Interface contacts:
Residue Q155 in chain A interacts with residue G6 in chain B (closest heavy-atom distance 2.6 Å).
Residue Y116 in chain A is in contact with residue L10 in chain B (closest heavy-atom distance 3.5 Å).
Residue H114 in chain A contacts residue G6 in chain B (closest heavy-atom distance 4.6 Å).
Residue Y99 in chain A interacts with residue L3 in chain B (closest heavy-atom distance 3.1 Å).
Residue K66 in chain A contacts residue G4 in chain B (closest heavy-atom distance 4.0 Å).
Residue F33 in chain A is in contact with residue L1 in chain B (closest heavy-atom distance 4.6 Å).
Residue W147 in chain A contacts residue L10 in chain B (closest heavy-atom distance 3.6 Å).
Residue T73 in chain A contacts residue I7 in chain B (closest heavy-atom distance 3.7 Å).
Residue L156 in chain A interacts with residue L3 in chain B (closest heavy-atom distance 3.6 Å).
Residue V67 in chain A is in contact with residue L2 in chain B (closest heavy-atom distance 3.9 Å).
Residue R97 in chain A is in contact with residue L8 in chain B (closest heavy-atom distance 4.3 Å).
Residue H70 in chain A contacts residue I7 in chain B (closest heavy-atom distance 3.9 Å).
Residue Y84 in chain A is in contact with residue L10 in chain B (closest heavy-atom distance 3.7 Å).
Residue Y159 in chain A interacts with residue L3 in chain B (closest heavy-atom distance 3.2 Å).
Residue Y159 in chain A interacts with residue L2 in chain B (closest heavy-atom distance 3.6 Å).
Residue W167 in chain A is in contact with residue L1 in chain B (closest heavy-atom distance 3.5 Å).
Residue Y159 in chain A interacts with residue L1 in chain B (closest heavy-atom distance 2.7 Å).
Residue T73 in chain A is in contact with residue L8 in chain B (closest heavy-atom distance 3.6 Å).
Residue V152 in chain A interacts with residue L8 in chain B (closest heavy-atom distance 3.8 Å).
Residue K66 in chain A interacts with residue L2 in chain B (closest heavy-atom distance 2.6 Å).
Residue Q155 in chain A contacts residue I7 in chain B (closest heavy-atom distance 4.7 Å).
Residue Y7 in chain A contacts residue L2 in chain B (closest heavy-atom distance 3.4 Å).
Residue T73 in chain A contacts residue V9 in chain B (closest heavy-atom distance 4.0 Å).
Residue K66 in chain A is in contact with residue L3 in chain B (closest heavy-atom distance 3.5 Å).
Residue V76 in chain A interacts with residue V9 in chain B (closest heavy-atom distance 3.7 Å).
Residue A150 in chain A interacts with residue L8 in chain B (closest heavy-atom distance 3.8 Å).
Residue H114 in chain A interacts with residue I7 in chain B (closest heavy-atom distance 4.3 Å).
Residue M5 in chain A is in contact with residue L1 in chain B (closest heavy-atom distance 3.8 Å).
Residue Y99 in chain A contacts residue L2 in chain B (closest heavy-atom distance 3.2 Å).
Residue M45 in chain A contacts residue L2 in chain B (closest heavy-atom distance 3.4 Å).
Residue H70 in chain A interacts with residue L3 in chain B (closest heavy-atom distance 3.4 Å).
Residue T143 in chain A contacts residue L10 in chain B (closest heavy-atom distance 2.6 Å).
Residue Y171 in chain A contacts residue L1 in chain B (closest heavy-atom distance 2.8 Å).
Residue K66 in chain A is in contact with residue L1 in chain B (closest heavy-atom distance 3.9 Å).
Residue Y123 in chain A contacts residue L10 in chain B (closest heavy-atom distance 3.8 Å).
Residue K146 in chain A interacts with residue L8 in chain B (closest heavy-atom distance 4.5 Å).
Residue D77 in chain A is in contact with residue L10 in chain B (closest heavy-atom distance 2.8 Å).
Residue Y59 in chain A interacts with residue L1 in chain B (closest heavy-atom distance 4.0 Å).
Residue Q155 in chain A is in contact with residue I5 in chain B (closest heavy-atom distance 3.2 Å).
Residue T163 in chain A is in contact with residue L1 in chain B (closest heavy-atom distance 3.7 Å).
Residue D77 in chain A contacts residue V9 in chain B (closest heavy-atom distance 3.3 Å).
Residue V152 in chain A interacts with residue G6 in chain B (closest heavy-atom distance 3.6 Å).
Residue R97 in chain A contacts residue I7 in chain B (closest heavy-atom distance 3.8 Å).
Residue H114 in chain A is in contact with residue L3 in chain B (closest heavy-atom distance 4.3 Å).
Residue Y99 in chain A is in contact with residue I7 in chain B (closest heavy-atom distance 4.3 Å).
Residue W147 in chain A contacts residue V9 in chain B (closest heavy-atom distance 3.1 Å).
Residue Y7 in chain A contacts residue L1 in chain B (closest heavy-atom distance 2.8 Å).
Residue E63 in chain A contacts residue L2 in chain B (closest heavy-atom distance 2.9 Å).
Residue K146 in chain A is in contact with residue V9 in chain B (closest heavy-atom distance 2.9 Å).
Residue L156 in chain A is in contact with residue G6 in chain B (closest heavy-atom distance 3.5 Å).
Residue Q155 in chain A contacts residue L8 in chain B (closest heavy-atom distance 4.3 Å).
Residue A158 in chain A contacts residue I5 in chain B (closest heavy-atom distance 4.4 Å).
Residue T80 in chain A contacts residue L10 in chain B (closest heavy-atom distance 4.2 Å).
Residue F9 in chain A is in contact with residue L2 in chain B (closest heavy-atom distance 3.6 Å).
Residue K146 in chain A is in contact with residue L10 in chain B (closest heavy-atom distance 3.9 Å).
Residue E63 in chain A contacts residue L1 in chain B (closest heavy-atom distance 3.4 Å).
Residue L156 in chain A contacts residue I5 in chain B (closest heavy-atom distance 4.4 Å).
Residue W147 in chain A contacts residue L8 in chain B (closest heavy-atom distance 3.5 Å).
Residue L81 in chain A interacts with residue L10 in chain B (closest heavy-atom distance 3.3 Å).
Residue H70 in chain A is in contact with residue L2 in chain B (closest heavy-atom distance 4.3 Å).

Sequence of chain B:
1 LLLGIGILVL

These two protein chains interact to form a complex.

Sequence of chain A:
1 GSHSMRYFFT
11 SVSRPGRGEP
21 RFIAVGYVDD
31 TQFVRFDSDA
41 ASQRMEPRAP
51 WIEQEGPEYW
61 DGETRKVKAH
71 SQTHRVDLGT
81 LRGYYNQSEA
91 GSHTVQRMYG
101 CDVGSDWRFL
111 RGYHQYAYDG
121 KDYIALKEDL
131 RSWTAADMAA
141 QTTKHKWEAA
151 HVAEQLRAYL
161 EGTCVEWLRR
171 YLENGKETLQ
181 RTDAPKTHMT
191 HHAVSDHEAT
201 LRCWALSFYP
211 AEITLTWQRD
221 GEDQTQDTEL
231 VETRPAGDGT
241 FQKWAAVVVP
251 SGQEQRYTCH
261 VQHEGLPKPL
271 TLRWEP